Sequence of the first protein:
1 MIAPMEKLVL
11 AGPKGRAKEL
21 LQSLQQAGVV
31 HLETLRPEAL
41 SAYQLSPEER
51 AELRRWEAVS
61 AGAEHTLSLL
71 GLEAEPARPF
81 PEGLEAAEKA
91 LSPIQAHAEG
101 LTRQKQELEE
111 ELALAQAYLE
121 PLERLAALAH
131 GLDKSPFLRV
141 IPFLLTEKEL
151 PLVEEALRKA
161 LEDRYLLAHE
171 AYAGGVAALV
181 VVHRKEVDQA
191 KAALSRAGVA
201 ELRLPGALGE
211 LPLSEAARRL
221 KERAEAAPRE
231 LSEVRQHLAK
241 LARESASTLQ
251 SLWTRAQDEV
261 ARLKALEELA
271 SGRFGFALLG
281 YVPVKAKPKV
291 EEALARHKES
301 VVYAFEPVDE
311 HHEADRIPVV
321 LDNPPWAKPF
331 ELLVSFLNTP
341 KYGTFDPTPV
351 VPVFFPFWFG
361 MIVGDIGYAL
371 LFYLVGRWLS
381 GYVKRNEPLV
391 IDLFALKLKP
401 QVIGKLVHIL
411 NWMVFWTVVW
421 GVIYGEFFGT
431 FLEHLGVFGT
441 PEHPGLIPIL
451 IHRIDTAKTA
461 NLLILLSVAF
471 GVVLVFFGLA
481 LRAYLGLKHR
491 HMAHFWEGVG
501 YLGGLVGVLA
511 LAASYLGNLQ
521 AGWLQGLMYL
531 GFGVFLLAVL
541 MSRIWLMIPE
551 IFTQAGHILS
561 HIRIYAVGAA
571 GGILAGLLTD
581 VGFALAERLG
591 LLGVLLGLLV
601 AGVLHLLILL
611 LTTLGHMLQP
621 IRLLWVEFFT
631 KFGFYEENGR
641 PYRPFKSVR

Sequence of the second protein:
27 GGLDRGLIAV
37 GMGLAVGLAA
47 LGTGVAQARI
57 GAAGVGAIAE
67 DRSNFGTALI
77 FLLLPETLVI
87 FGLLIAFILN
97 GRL

Interface contacts:
Residue P549 in the first protein is in contact with residue L79 in the second protein (closest heavy-atom distance 4.0 Å).

This data describes a binding interaction between two proteins.